Sequence of protein 2:
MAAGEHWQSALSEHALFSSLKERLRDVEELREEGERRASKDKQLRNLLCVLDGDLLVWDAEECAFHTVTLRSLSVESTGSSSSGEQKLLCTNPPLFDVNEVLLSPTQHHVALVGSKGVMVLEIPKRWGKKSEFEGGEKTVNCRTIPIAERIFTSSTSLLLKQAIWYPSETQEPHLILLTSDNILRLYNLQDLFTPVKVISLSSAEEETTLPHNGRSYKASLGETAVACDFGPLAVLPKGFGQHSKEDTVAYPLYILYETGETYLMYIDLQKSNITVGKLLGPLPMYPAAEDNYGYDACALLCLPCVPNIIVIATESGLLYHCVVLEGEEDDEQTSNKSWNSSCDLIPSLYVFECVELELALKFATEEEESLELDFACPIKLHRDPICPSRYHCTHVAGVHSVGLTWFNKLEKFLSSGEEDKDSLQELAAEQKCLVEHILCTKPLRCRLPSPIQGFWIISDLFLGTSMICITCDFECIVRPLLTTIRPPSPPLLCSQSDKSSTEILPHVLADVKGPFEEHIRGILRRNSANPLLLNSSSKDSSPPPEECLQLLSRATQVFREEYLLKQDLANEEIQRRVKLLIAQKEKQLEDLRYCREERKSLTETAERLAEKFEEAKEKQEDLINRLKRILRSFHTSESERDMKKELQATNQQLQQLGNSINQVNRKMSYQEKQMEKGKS

Sequence of protein 1:
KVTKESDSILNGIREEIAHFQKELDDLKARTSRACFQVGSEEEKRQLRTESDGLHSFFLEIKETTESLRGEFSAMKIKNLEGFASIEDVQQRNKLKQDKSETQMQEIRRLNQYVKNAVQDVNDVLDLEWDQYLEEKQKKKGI

This data describes a binding interaction between two proteins.

Contacts between the two chains:
Residue A555 in protein 2 interacts with residue E713 in protein 1 (closest heavy-atom distance 1.7 Å).
Residue P543 in protein 2 interacts with residue K701 in protein 1 (closest heavy-atom distance 2.7 Å).
Residue R596 in protein 2 interacts with residue E747 in protein 1 (closest heavy-atom distance 1.8 Å).
Residue P544 in protein 2 is in contact with residue E702 in protein 1 (closest heavy-atom distance 1.3 Å).
Residue R599 in protein 2 contacts residue F754 in protein 1 (closest heavy-atom distance 1.2 Å).
Residue S542 in protein 2 contacts residue K701 in protein 1 (closest heavy-atom distance 2.8 Å).
Residue N571 in protein 2 interacts with residue A731 in protein 1 (closest heavy-atom distance 2.4 Å).
Residue P543 in protein 2 contacts residue S703 in protein 1 (closest heavy-atom distance 1.9 Å).
Residue P543 in protein 2 contacts residue D704 in protein 1 (closest heavy-atom distance 1.0 Å).
Residue P443 in protein 2 is in contact with residue I710 in protein 1 (closest heavy-atom distance 2.5 Å).
Residue P543 in protein 2 contacts residue L707 in protein 1 (closest heavy-atom distance 1.3 Å).
Residue R447 in protein 2 interacts with residue L707 in protein 1 (closest heavy-atom distance 2.2 Å).
Residue P543 in protein 2 is in contact with residue E702 in protein 1 (closest heavy-atom distance 2.4 Å).
Residue L659 in protein 2 interacts with residue N822 in protein 1 (closest heavy-atom distance 2.3 Å).
Residue C548 in protein 2 is in contact with residue S705 in protein 1 (closest heavy-atom distance 2.7 Å).
Residue L564 in protein 2 is in contact with residue E720 in protein 1 (closest heavy-atom distance 2.8 Å).
Residue L662 in protein 2 contacts residue K826 in protein 1 (closest heavy-atom distance 2.1 Å).
Residue F559 in protein 2 interacts with residue E720 in protein 1 (closest heavy-atom distance 1.4 Å).
Residue T603 in protein 2 contacts residue F754 in protein 1 (closest heavy-atom distance 2.2 Å).
Residue E651 in protein 2 is in contact with residue R819 in protein 1 (closest heavy-atom distance 1.6 Å).
Residue Q567 in protein 2 is in contact with residue L724 in protein 1 (closest heavy-atom distance 0.3 Å).
Residue S541 in protein 2 contacts residue D704 in protein 1 (closest heavy-atom distance 1.0 Å).
Residue I666 in protein 2 contacts residue V829 in protein 1 (closest heavy-atom distance 1.8 Å).
Residue L444 in protein 2 contacts residue L707 in protein 1 (closest heavy-atom distance 2.7 Å).
Residue L444 in protein 2 is in contact with residue I706 in protein 1 (closest heavy-atom distance 1.1 Å).
Residue M673 in protein 2 is in contact with residue L836 in protein 1 (closest heavy-atom distance 2.0 Å).
Residue S542 in protein 2 contacts residue S703 in protein 1 (closest heavy-atom distance 2.6 Å).
Residue K585 in protein 2 contacts residue E740 in protein 1 (closest heavy-atom distance 2.1 Å).
Residue I574 in protein 2 contacts residue F733 in protein 1 (closest heavy-atom distance 0.7 Å).
Residue L564 in protein 2 is in contact with residue R727 in protein 1 (closest heavy-atom distance 2.7 Å).
Residue F613 in protein 2 is in contact with residue F769 in protein 1 (closest heavy-atom distance 2.0 Å).
Residue P543 in protein 2 contacts residue S705 in protein 1 (closest heavy-atom distance 0.6 Å).
Residue D568 in protein 2 contacts residue R727 in protein 1 (closest heavy-atom distance 0.7 Å).
Residue L592 in protein 2 contacts residue L744 in protein 1 (closest heavy-atom distance 1.9 Å).
Residue N535 in protein 2 interacts with residue L707 in protein 1 (closest heavy-atom distance 1.8 Å).
Residue R447 in protein 2 is in contact with residue S703 in protein 1 (closest heavy-atom distance 2.0 Å).
Residue C446 in protein 2 contacts residue E702 in protein 1 (closest heavy-atom distance 2.5 Å).
Residue S542 in protein 2 contacts residue T700 in protein 1 (closest heavy-atom distance 2.5 Å).
Residue V669 in protein 2 contacts residue N833 in protein 1 (closest heavy-atom distance 2.9 Å).
Residue R560 in protein 2 contacts residue E720 in protein 1 (closest heavy-atom distance 2.9 Å).
Residue L581 in protein 2 is in contact with residue V735 in protein 1 (closest heavy-atom distance 2.9 Å).
Residue T556 in protein 2 is in contact with residue E713 in protein 1 (closest heavy-atom distance 2.7 Å).
Residue S542 in protein 2 is in contact with residue S705 in protein 1 (closest heavy-atom distance 2.6 Å).
Residue T603 in protein 2 interacts with residue I758 in protein 1 (closest heavy-atom distance 2.9 Å).
Residue L552 in protein 2 is in contact with residue E713 in protein 1 (closest heavy-atom distance 2.6 Å).
Residue C446 in protein 2 interacts with residue I706 in protein 1 (closest heavy-atom distance 1.5 Å).
Residue P544 in protein 2 is in contact with residue K701 in protein 1 (closest heavy-atom distance 2.4 Å).
Residue S541 in protein 2 contacts residue T700 in protein 1 (closest heavy-atom distance 1.8 Å).
Residue L627 in protein 2 contacts residue I783 in protein 1 (closest heavy-atom distance 2.6 Å).
Residue Q575 in protein 2 interacts with residue F733 in protein 1 (closest heavy-atom distance 2.0 Å).
Residue P544 in protein 2 is in contact with residue S705 in protein 1 (closest heavy-atom distance 0.7 Å).
Residue P543 in protein 2 contacts residue N708 in protein 1 (closest heavy-atom distance 3.0 Å).
Residue F559 in protein 2 interacts with residue F717 in protein 1 (closest heavy-atom distance 1.2 Å).
Residue Q676 in protein 2 interacts with residue W840 in protein 1 (closest heavy-atom distance 1.9 Å).
Residue Q620 in protein 2 contacts residue N776 in protein 1 (closest heavy-atom distance 2.1 Å).
Residue V578 in protein 2 interacts with residue F733 in protein 1 (closest heavy-atom distance 2.2 Å).
Residue S542 in protein 2 contacts residue D704 in protein 1 (closest heavy-atom distance 0.4 Å).
Residue L602 in protein 2 interacts with residue I758 in protein 1 (closest heavy-atom distance 2.9 Å).
Residue L652 in protein 2 is in contact with residue M815 in protein 1 (closest heavy-atom distance 1.0 Å).
Residue P543 in protein 2 is in contact with residue I706 in protein 1 (closest heavy-atom distance 1.4 Å).